This data describes a binding interaction between two proteins.

Sequence of the second protein:
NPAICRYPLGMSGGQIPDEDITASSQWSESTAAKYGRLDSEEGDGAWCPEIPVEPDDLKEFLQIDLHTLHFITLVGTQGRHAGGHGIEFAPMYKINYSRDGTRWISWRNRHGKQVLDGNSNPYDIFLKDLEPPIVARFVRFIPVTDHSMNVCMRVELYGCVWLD

Sequence of the first protein:
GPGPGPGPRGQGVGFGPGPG

Residue-level contacts at the interface:
Residue D57 in the second protein contacts residue V18 in the first protein (closest heavy-atom distance 3.5 Å).
Residue R93 in the second protein is in contact with residue G20 in the first protein (closest heavy-atom distance 4.8 Å).
Residue H98 in the second protein interacts with residue F21 in the first protein (closest heavy-atom distance 3.5 Å).
Residue D57 in the second protein interacts with residue G17 in the first protein (closest heavy-atom distance 4.8 Å).